Residue-level contacts at the interface:
Residue Q88 in chain B interacts with residue F109 in chain A (closest heavy-atom distance 4.0 Å).
Residue R97 in chain B is in contact with residue E84 in chain A (closest heavy-atom distance 4.3 Å).
Residue K100 in chain B is in contact with residue A43 in chain A (closest heavy-atom distance 3.1 Å).
Residue Y60 in chain B interacts with residue I40 in chain A (closest heavy-atom distance 3.9 Å).
Residue Y93 in chain B contacts residue H108 in chain A (closest heavy-atom distance 3.9 Å).
Residue Y61 in chain B interacts with residue W48 in chain A (closest heavy-atom distance 4.1 Å).
Residue I96 in chain B is in contact with residue E85 in chain A (closest heavy-atom distance 3.7 Å).
Residue L89 in chain B is in contact with residue I86 in chain A (closest heavy-atom distance 3.7 Å).
Residue Q90 in chain B interacts with residue T107 in chain A (closest heavy-atom distance 4.2 Å).
Residue L107 in chain B interacts with residue A49 in chain A (closest heavy-atom distance 3.4 Å).
Residue L107 in chain B contacts residue W48 in chain A (closest heavy-atom distance 3.5 Å).
Residue Y57 in chain B interacts with residue F82 in chain A (closest heavy-atom distance 4.3 Å).
Residue L89 in chain B is in contact with residue E84 in chain A (closest heavy-atom distance 3.0 Å).
Residue K100 in chain B interacts with residue R44 in chain A (closest heavy-atom distance 3.0 Å).
Residue A95 in chain B contacts residue E87 in chain A (closest heavy-atom distance 3.5 Å).
Residue Y57 in chain B is in contact with residue E84 in chain A (closest heavy-atom distance 4.0 Å).
Residue W84 in chain B interacts with residue L111 in chain A (closest heavy-atom distance 3.8 Å).
Residue W84 in chain B interacts with residue Y102 in chain A (closest heavy-atom distance 3.8 Å).
Residue Y101 in chain B interacts with residue H42 in chain A (closest heavy-atom distance 4.0 Å).
Residue K100 in chain B contacts residue H42 in chain A (closest heavy-atom distance 3.2 Å).
Residue Y57 in chain B contacts residue S41 in chain A (closest heavy-atom distance 3.1 Å).
Residue R82 in chain B interacts with residue Y102 in chain A (closest heavy-atom distance 3.9 Å).
Residue P81 in chain B is in contact with residue Y102 in chain A (closest heavy-atom distance 3.6 Å).
Residue T91 in chain B contacts residue H108 in chain A (closest heavy-atom distance 3.4 Å).
Residue W84 in chain B contacts residue F109 in chain A (closest heavy-atom distance 3.7 Å).
Residue P86 in chain B interacts with residue L111 in chain A (closest heavy-atom distance 3.8 Å).
Residue P62 in chain B interacts with residue H42 in chain A (closest heavy-atom distance 3.4 Å).
Residue Y57 in chain B is in contact with residue E85 in chain A (closest heavy-atom distance 4.3 Å).
Residue W84 in chain B is in contact with residue S110 in chain A (closest heavy-atom distance 4.1 Å).
Residue Y60 in chain B contacts residue R45 in chain A (closest heavy-atom distance 4.1 Å).
Residue K100 in chain B interacts with residue R45 in chain A (closest heavy-atom distance 3.5 Å).
Residue L89 in chain B contacts residue F109 in chain A (closest heavy-atom distance 3.7 Å).
Residue Y115 in chain B contacts residue W48 in chain A (closest heavy-atom distance 2.2 Å).
Residue D94 in chain B contacts residue E85 in chain A (closest heavy-atom distance 3.9 Å).
Residue Y115 in chain B is in contact with residue P50 in chain A (closest heavy-atom distance 4.2 Å).
Residue Y93 in chain B interacts with residue T107 in chain A (closest heavy-atom distance 2.9 Å).
Residue L114 in chain B interacts with residue P50 in chain A (closest heavy-atom distance 4.3 Å).
Residue T92 in chain B contacts residue T107 in chain A (closest heavy-atom distance 2.3 Å).
Residue Q90 in chain B is in contact with residue H108 in chain A (closest heavy-atom distance 3.3 Å).
Residue Y60 in chain B interacts with residue S41 in chain A (closest heavy-atom distance 4.2 Å).
Residue Q90 in chain B is in contact with residue S110 in chain A (closest heavy-atom distance 4.3 Å).
Residue L89 in chain B interacts with residue R94 in chain A (closest heavy-atom distance 3.8 Å).
Residue Q85 in chain B contacts residue L111 in chain A (closest heavy-atom distance 4.1 Å).
Residue Y61 in chain B is in contact with residue H42 in chain A (closest heavy-atom distance 3.5 Å).
Residue Y57 in chain B contacts residue A43 in chain A (closest heavy-atom distance 4.3 Å).
Residue Y60 in chain B is in contact with residue H42 in chain A (closest heavy-atom distance 3.3 Å).
Residue Q90 in chain B contacts residue F109 in chain A (closest heavy-atom distance 2.9 Å).
Residue L89 in chain B contacts residue H108 in chain A (closest heavy-atom distance 4.4 Å).
Residue H58 in chain B contacts residue S41 in chain A (closest heavy-atom distance 4.0 Å).
Residue Y60 in chain B contacts residue E38 in chain A (closest heavy-atom distance 3.8 Å).
Residue T91 in chain B interacts with residue E84 in chain A (closest heavy-atom distance 3.3 Å).
Residue L89 in chain B interacts with residue S110 in chain A (closest heavy-atom distance 3.2 Å).
Residue Y60 in chain B is in contact with residue W48 in chain A (closest heavy-atom distance 3.4 Å).
Residue I96 in chain B interacts with residue I86 in chain A (closest heavy-atom distance 4.3 Å).
Residue C59 in chain B is in contact with residue S41 in chain A (closest heavy-atom distance 3.5 Å).
Residue Y115 in chain B is in contact with residue A49 in chain A (closest heavy-atom distance 3.9 Å).
Residue D94 in chain B is in contact with residue E87 in chain A (closest heavy-atom distance 4.3 Å).
Residue C59 in chain B interacts with residue H42 in chain A (closest heavy-atom distance 2.8 Å).
Residue F104 in chain B is in contact with residue W48 in chain A (closest heavy-atom distance 3.3 Å).
Residue Q88 in chain B is in contact with residue S110 in chain A (closest heavy-atom distance 3.7 Å).

Sequence of chain B:
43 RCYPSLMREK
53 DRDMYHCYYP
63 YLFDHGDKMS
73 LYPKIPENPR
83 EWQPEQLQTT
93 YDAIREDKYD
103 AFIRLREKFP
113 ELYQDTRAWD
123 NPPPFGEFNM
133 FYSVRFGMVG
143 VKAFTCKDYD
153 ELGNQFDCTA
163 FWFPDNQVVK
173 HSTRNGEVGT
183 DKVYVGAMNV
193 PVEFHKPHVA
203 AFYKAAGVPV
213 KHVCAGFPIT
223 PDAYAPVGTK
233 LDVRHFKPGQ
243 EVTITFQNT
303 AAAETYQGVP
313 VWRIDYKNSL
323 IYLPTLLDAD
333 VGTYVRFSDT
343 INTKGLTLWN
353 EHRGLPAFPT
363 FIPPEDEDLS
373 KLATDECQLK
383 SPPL

This data describes a binding interaction between two proteins.

Sequence of chain A:
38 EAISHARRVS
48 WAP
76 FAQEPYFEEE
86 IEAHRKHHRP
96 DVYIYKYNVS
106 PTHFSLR